This data describes a binding interaction between two proteins.

Residue-level contacts at the interface:
Residue D180 in protein 2 contacts residue V5 in protein 1 (closest heavy-atom distance 4.6 Å).

Sequence of protein 2:
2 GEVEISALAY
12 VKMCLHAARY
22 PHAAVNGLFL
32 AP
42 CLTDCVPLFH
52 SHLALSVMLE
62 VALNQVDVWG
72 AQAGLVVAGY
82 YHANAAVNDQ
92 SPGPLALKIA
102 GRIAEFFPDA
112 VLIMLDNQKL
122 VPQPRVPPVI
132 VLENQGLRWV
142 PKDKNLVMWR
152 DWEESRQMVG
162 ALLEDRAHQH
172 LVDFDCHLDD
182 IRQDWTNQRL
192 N

Sequence of protein 1:
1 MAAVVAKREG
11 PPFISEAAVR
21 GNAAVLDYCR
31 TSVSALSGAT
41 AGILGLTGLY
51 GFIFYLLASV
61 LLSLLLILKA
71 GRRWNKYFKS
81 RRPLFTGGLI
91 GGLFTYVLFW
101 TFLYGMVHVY